Sequence of chain A:
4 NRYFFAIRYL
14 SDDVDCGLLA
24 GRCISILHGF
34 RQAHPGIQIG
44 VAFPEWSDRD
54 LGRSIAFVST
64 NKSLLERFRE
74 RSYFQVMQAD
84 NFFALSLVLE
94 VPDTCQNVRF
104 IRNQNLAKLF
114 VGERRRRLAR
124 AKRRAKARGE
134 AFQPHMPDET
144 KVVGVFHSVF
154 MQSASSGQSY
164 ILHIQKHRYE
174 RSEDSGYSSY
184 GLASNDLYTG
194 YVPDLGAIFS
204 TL

This data describes a binding interaction between two proteins.

Residue-level contacts at the interface:
Residue V36 in chain B interacts with residue T143 in chain A (closest heavy-atom distance 3.7 Å).
Residue I72 in chain B contacts residue F113 in chain A (closest heavy-atom distance 4.5 Å).
Residue C215 in chain B is in contact with residue R118 in chain A (closest heavy-atom distance 4.1 Å).
Residue N80 in chain B interacts with residue P137 in chain A (closest heavy-atom distance 4.3 Å).
Residue R33 in chain B contacts residue M139 in chain A (closest heavy-atom distance 1.5 Å).
Residue P79 in chain B contacts residue F135 in chain A (closest heavy-atom distance 5.0 Å).
Residue N80 in chain B contacts residue Q136 in chain A (closest heavy-atom distance 4.7 Å).
Residue I34 in chain B interacts with residue E142 in chain A (closest heavy-atom distance 4.8 Å).
Residue F214 in chain B is in contact with residue A122 in chain A (closest heavy-atom distance 4.4 Å).
Residue I39 in chain B interacts with residue G147 in chain A (closest heavy-atom distance 3.2 Å).
Residue K38 in chain B interacts with residue V145 in chain A (closest heavy-atom distance 3.9 Å).
Residue C75 in chain B interacts with residue V114 in chain A (closest heavy-atom distance 4.5 Å).
Residue F214 in chain B is in contact with residue L121 in chain A (closest heavy-atom distance 4.3 Å).
Residue I39 in chain B interacts with residue K144 in chain A (closest heavy-atom distance 4.5 Å).
Residue Y76 in chain B contacts residue V114 in chain A (closest heavy-atom distance 4.5 Å).
Residue E35 in chain B contacts residue P140 in chain A (closest heavy-atom distance 4.6 Å).
Residue F214 in chain B contacts residue R118 in chain A (closest heavy-atom distance 4.6 Å).
Residue R33 in chain B interacts with residue E142 in chain A (closest heavy-atom distance 3.3 Å).
Residue I39 in chain B is in contact with residue V146 in chain A (closest heavy-atom distance 2.1 Å).
Residue C215 in chain B is in contact with residue L121 in chain A (closest heavy-atom distance 4.1 Å).
Residue F214 in chain B contacts residue F135 in chain A (closest heavy-atom distance 4.9 Å).
Residue I72 in chain B is in contact with residue L112 in chain A (closest heavy-atom distance 2.4 Å).
Residue I39 in chain B is in contact with residue V148 in chain A (closest heavy-atom distance 4.1 Å).
Residue C215 in chain B contacts residue V114 in chain A (closest heavy-atom distance 4.8 Å).
Residue E217 in chain B is in contact with residue V114 in chain A (closest heavy-atom distance 4.5 Å).
Residue K38 in chain B is in contact with residue V146 in chain A (closest heavy-atom distance 4.7 Å).
Residue R33 in chain B is in contact with residue P140 in chain A (closest heavy-atom distance 4.7 Å).
Residue N80 in chain B is in contact with residue F135 in chain A (closest heavy-atom distance 4.7 Å).
Residue E35 in chain B contacts residue E142 in chain A (closest heavy-atom distance 4.3 Å).
Residue A37 in chain B contacts residue K144 in chain A (closest heavy-atom distance 3.5 Å).
Residue A74 in chain B interacts with residue L112 in chain A (closest heavy-atom distance 4.4 Å).
Residue P79 in chain B interacts with residue L121 in chain A (closest heavy-atom distance 3.6 Å).
Residue P79 in chain B is in contact with residue P137 in chain A (closest heavy-atom distance 4.2 Å).
Residue I39 in chain B interacts with residue V145 in chain A (closest heavy-atom distance 4.5 Å).
Residue A74 in chain B contacts residue V114 in chain A (closest heavy-atom distance 3.6 Å).
Residue F214 in chain B is in contact with residue K125 in chain A (closest heavy-atom distance 4.4 Å).
Residue E217 in chain B contacts residue R118 in chain A (closest heavy-atom distance 4.8 Å).
Residue I39 in chain B contacts residue L109 in chain A (closest heavy-atom distance 4.6 Å).
Residue A37 in chain B interacts with residue L112 in chain A (closest heavy-atom distance 3.7 Å).
Residue V36 in chain B interacts with residue K144 in chain A (closest heavy-atom distance 3.7 Å).
Residue I39 in chain B contacts residue F149 in chain A (closest heavy-atom distance 3.8 Å).
Residue E35 in chain B interacts with residue R117 in chain A (closest heavy-atom distance 3.7 Å).
Residue I39 in chain B contacts residue L112 in chain A (closest heavy-atom distance 3.2 Å).
Residue E35 in chain B is in contact with residue D141 in chain A (closest heavy-atom distance 4.7 Å).
Residue V36 in chain B interacts with residue E142 in chain A (closest heavy-atom distance 2.9 Å).
Residue Y76 in chain B contacts residue R117 in chain A (closest heavy-atom distance 4.2 Å).
Residue K38 in chain B contacts residue K144 in chain A (closest heavy-atom distance 3.0 Å).
Residue E35 in chain B is in contact with residue M139 in chain A (closest heavy-atom distance 3.5 Å).

Sequence of chain B:
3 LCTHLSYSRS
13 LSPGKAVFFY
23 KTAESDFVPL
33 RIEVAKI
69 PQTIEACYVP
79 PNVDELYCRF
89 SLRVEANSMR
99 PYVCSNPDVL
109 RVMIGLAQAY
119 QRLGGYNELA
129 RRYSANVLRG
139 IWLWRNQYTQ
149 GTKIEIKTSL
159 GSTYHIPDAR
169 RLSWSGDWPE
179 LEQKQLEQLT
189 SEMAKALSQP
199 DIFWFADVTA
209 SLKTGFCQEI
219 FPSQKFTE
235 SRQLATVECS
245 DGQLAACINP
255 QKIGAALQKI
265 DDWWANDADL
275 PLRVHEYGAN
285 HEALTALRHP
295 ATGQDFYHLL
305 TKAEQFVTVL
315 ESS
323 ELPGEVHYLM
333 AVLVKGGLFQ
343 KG